Residue-level contacts at the interface:
Residue Y199 in the second protein contacts residue R3 in the first protein (closest heavy-atom distance 3.6 Å).
Residue L240 in the second protein contacts residue V5 in the first protein (closest heavy-atom distance 3.9 Å).
Residue Y199 in the second protein contacts residue A4 in the first protein (closest heavy-atom distance 4.5 Å).
Residue D243 in the second protein contacts residue V5 in the first protein (closest heavy-atom distance 4.3 Å).
Residue L192 in the second protein interacts with residue V5 in the first protein (closest heavy-atom distance 3.8 Å).
Residue W248 in the second protein interacts with residue R3 in the first protein (closest heavy-atom distance 2.7 Å).
Residue L192 in the second protein contacts residue M7 in the first protein (closest heavy-atom distance 3.5 Å).
Residue N193 in the second protein interacts with residue M7 in the first protein (closest heavy-atom distance 2.9 Å).
Residue I237 in the second protein contacts residue M7 in the first protein (closest heavy-atom distance 3.5 Å).
Residue E151 in the second protein contacts residue R2 in the first protein (closest heavy-atom distance 4.3 Å).
Residue K67 in the second protein contacts residue D8 in the first protein (closest heavy-atom distance 3.0 Å).
Residue E200 in the second protein contacts residue R2 in the first protein (closest heavy-atom distance 2.8 Å).
Residue N244 in the second protein contacts residue R3 in the first protein (closest heavy-atom distance 4.8 Å).
Residue V196 in the second protein contacts residue R2 in the first protein (closest heavy-atom distance 3.6 Å).
Residue N244 in the second protein interacts with residue A4 in the first protein (closest heavy-atom distance 3.3 Å).
Residue K140 in the second protein is in contact with residue M7 in the first protein (closest heavy-atom distance 4.3 Å).
Residue L247 in the second protein interacts with residue V5 in the first protein (closest heavy-atom distance 4.7 Å).
Residue V196 in the second protein contacts residue V5 in the first protein (closest heavy-atom distance 3.4 Å).
Residue E200 in the second protein is in contact with residue R3 in the first protein (closest heavy-atom distance 4.7 Å).
Residue L247 in the second protein is in contact with residue R3 in the first protein (closest heavy-atom distance 3.8 Å).
Residue W248 in the second protein is in contact with residue A4 in the first protein (closest heavy-atom distance 4.0 Å).
Residue E200 in the second protein interacts with residue A4 in the first protein (closest heavy-atom distance 3.4 Å).
Residue V196 in the second protein interacts with residue A4 in the first protein (closest heavy-atom distance 4.2 Å).
Residue R78 in the second protein is in contact with residue R2 in the first protein (closest heavy-atom distance 3.8 Å).
Residue R74 in the second protein is in contact with residue R2 in the first protein (closest heavy-atom distance 3.8 Å).
Residue L240 in the second protein interacts with residue M7 in the first protein (closest heavy-atom distance 4.7 Å).
Residue K67 in the second protein is in contact with residue M7 in the first protein (closest heavy-atom distance 3.1 Å).
Residue R147 in the second protein is in contact with residue R2 in the first protein (closest heavy-atom distance 4.0 Å).
Residue G189 in the second protein is in contact with residue M7 in the first protein (closest heavy-atom distance 3.6 Å).
Residue N244 in the second protein contacts residue V5 in the first protein (closest heavy-atom distance 2.8 Å).
Residue L247 in the second protein interacts with residue A4 in the first protein (closest heavy-atom distance 4.3 Å).

Sequence of the second protein:
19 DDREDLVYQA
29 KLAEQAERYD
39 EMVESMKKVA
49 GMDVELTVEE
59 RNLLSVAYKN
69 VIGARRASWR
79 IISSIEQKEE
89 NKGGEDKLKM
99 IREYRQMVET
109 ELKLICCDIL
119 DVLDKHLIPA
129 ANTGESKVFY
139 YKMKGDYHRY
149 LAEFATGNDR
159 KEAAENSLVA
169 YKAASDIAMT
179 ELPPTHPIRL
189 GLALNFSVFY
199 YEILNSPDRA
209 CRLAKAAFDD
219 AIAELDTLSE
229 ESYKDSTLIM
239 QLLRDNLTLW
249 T

The following describes two proteins that form a bound complex.

Sequence of the first protein:
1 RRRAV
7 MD